Sequence of the first protein:
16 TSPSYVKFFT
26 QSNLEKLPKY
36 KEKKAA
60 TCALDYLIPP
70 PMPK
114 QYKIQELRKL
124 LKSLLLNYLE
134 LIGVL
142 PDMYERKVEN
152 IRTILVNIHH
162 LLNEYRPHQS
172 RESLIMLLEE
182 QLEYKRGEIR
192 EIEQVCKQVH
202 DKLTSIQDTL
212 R

Sequence of the second protein:
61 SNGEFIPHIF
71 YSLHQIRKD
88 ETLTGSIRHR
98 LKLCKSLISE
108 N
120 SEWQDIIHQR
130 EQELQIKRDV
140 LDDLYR

Residue-level contacts at the interface:
Residue Q208 in the first protein is in contact with residue L140 in the second protein (closest heavy-atom distance 4.5 Å).

This data describes a binding interaction between two proteins.